Sequence of the second protein:
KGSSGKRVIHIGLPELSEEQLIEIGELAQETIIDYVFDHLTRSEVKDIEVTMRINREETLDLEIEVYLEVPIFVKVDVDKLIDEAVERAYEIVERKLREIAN

Sequence of the first protein:
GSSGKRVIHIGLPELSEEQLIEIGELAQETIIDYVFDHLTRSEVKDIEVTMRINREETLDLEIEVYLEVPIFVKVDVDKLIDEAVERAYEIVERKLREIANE

Interface contacts:
Residue I50 in the first protein interacts with residue R55 in the second protein (closest heavy-atom distance 3.4 Å).
Residue K48 in the first protein contacts residue I56 in the second protein (closest heavy-atom distance 4.0 Å).
Residue T53 in the first protein is in contact with residue T53 in the second protein (closest heavy-atom distance 2.5 Å).
Residue E60 in the first protein interacts with residue K48 in the second protein (closest heavy-atom distance 3.5 Å).
Residue I24 in the first protein interacts with residue F39 in the second protein (closest heavy-atom distance 3.5 Å).
Residue M54 in the first protein interacts with residue I50 in the second protein (closest heavy-atom distance 4.0 Å).
Residue V52 in the first protein contacts residue V52 in the second protein (closest heavy-atom distance 3.8 Å).
Residue T53 in the first protein interacts with residue V52 in the second protein (closest heavy-atom distance 3.3 Å).
Residue E21 in the first protein is in contact with residue R44 in the second protein (closest heavy-atom distance 3.2 Å).
Residue E51 in the first protein is in contact with residue M54 in the second protein (closest heavy-atom distance 3.3 Å).
Residue R44 in the first protein is in contact with residue L62 in the second protein (closest heavy-atom distance 4.1 Å).
Residue V47 in the first protein is in contact with residue R58 in the second protein (closest heavy-atom distance 3.7 Å).
Residue F39 in the first protein contacts residue E20 in the second protein (closest heavy-atom distance 3.3 Å).
Residue Q31 in the first protein contacts residue Q31 in the second protein (closest heavy-atom distance 2.5 Å).
Residue E20 in the first protein is in contact with residue S45 in the second protein (closest heavy-atom distance 4.2 Å).
Residue F39 in the first protein is in contact with residue I56 in the second protein (closest heavy-atom distance 4.1 Å).
Residue R44 in the first protein interacts with residue L23 in the second protein (closest heavy-atom distance 3.5 Å).
Residue E32 in the first protein contacts residue E28 in the second protein (closest heavy-atom distance 3.4 Å).
Residue E32 in the first protein interacts with residue Q31 in the second protein (closest heavy-atom distance 4.0 Å).
Residue I56 in the first protein is in contact with residue K48 in the second protein (closest heavy-atom distance 3.9 Å).
Residue Q31 in the first protein interacts with residue M54 in the second protein (closest heavy-atom distance 3.8 Å).
Residue E20 in the first protein contacts residue R44 in the second protein (closest heavy-atom distance 3.4 Å).
Residue N57 in the first protein contacts residue D49 in the second protein (closest heavy-atom distance 3.1 Å).
Residue D49 in the first protein is in contact with residue I56 in the second protein (closest heavy-atom distance 3.5 Å).
Residue N57 in the first protein contacts residue K48 in the second protein (closest heavy-atom distance 3.1 Å).
Residue I50 in the first protein contacts residue M54 in the second protein (closest heavy-atom distance 3.7 Å).
Residue R44 in the first protein contacts residue E20 in the second protein (closest heavy-atom distance 3.9 Å).
Residue E32 in the first protein is in contact with residue E32 in the second protein (closest heavy-atom distance 3.4 Å).
Residue M54 in the first protein is in contact with residue Q31 in the second protein (closest heavy-atom distance 3.7 Å).
Residue I56 in the first protein interacts with residue I50 in the second protein (closest heavy-atom distance 2.9 Å).
Residue V52 in the first protein interacts with residue M54 in the second protein (closest heavy-atom distance 3.0 Å).
Residue I35 in the first protein is in contact with residue M54 in the second protein (closest heavy-atom distance 3.4 Å).
Residue R44 in the first protein interacts with residue R58 in the second protein (closest heavy-atom distance 3.5 Å).
Residue D36 in the first protein contacts residue I24 in the second protein (closest heavy-atom distance 3.5 Å).
Residue K48 in the first protein contacts residue R58 in the second protein (closest heavy-atom distance 2.8 Å).
Residue E51 in the first protein contacts residue R55 in the second protein (closest heavy-atom distance 3.5 Å).
Residue I50 in the first protein is in contact with residue I56 in the second protein (closest heavy-atom distance 3.0 Å).
Residue I56 in the first protein contacts residue D49 in the second protein (closest heavy-atom distance 3.6 Å).
Residue V52 in the first protein interacts with residue T53 in the second protein (closest heavy-atom distance 3.5 Å).
Residue K48 in the first protein contacts residue N57 in the second protein (closest heavy-atom distance 3.6 Å).
Residue D49 in the first protein contacts residue R55 in the second protein (closest heavy-atom distance 4.2 Å).
Residue R55 in the first protein contacts residue I50 in the second protein (closest heavy-atom distance 3.5 Å).
Residue E59 in the first protein interacts with residue K48 in the second protein (closest heavy-atom distance 3.7 Å).
Residue R55 in the first protein interacts with residue D49 in the second protein (closest heavy-atom distance 3.2 Å).
Residue D40 in the first protein is in contact with residue E20 in the second protein (closest heavy-atom distance 2.9 Å).
Residue M54 in the first protein is in contact with residue V52 in the second protein (closest heavy-atom distance 2.9 Å).
Residue S45 in the first protein is in contact with residue R58 in the second protein (closest heavy-atom distance 3.8 Å).
Residue Q31 in the first protein contacts residue V52 in the second protein (closest heavy-atom distance 4.1 Å).
Residue D49 in the first protein is in contact with residue N57 in the second protein (closest heavy-atom distance 3.0 Å).
Residue I24 in the first protein interacts with residue I35 in the second protein (closest heavy-atom distance 3.9 Å).
Residue E28 in the first protein interacts with residue E32 in the second protein (closest heavy-atom distance 3.8 Å).
Residue R44 in the first protein contacts residue L18 in the second protein (closest heavy-atom distance 2.8 Å).
Residue E51 in the first protein interacts with residue T53 in the second protein (closest heavy-atom distance 4.2 Å).
Residue F39 in the first protein is in contact with residue I24 in the second protein (closest heavy-atom distance 4.0 Å).
Residue R55 in the first protein contacts residue E51 in the second protein (closest heavy-atom distance 3.4 Å).
Residue K48 in the first protein is in contact with residue E59 in the second protein (closest heavy-atom distance 3.2 Å).
Residue M54 in the first protein is in contact with residue E51 in the second protein (closest heavy-atom distance 3.4 Å).
Residue F39 in the first protein interacts with residue L23 in the second protein (closest heavy-atom distance 3.9 Å).
Residue E28 in the first protein interacts with residue I35 in the second protein (closest heavy-atom distance 3.7 Å).
Residue D36 in the first protein interacts with residue E28 in the second protein (closest heavy-atom distance 4.0 Å).

These two protein chains interact to form a complex.